Residue-level contacts at the interface:
Residue D47 in the second protein is in contact with residue L73 in the first protein (closest heavy-atom distance 2.9 Å).
Residue D74 in the second protein contacts residue T48 in the first protein (closest heavy-atom distance 3.6 Å).
Residue P75 in the second protein is in contact with residue T48 in the first protein (closest heavy-atom distance 3.0 Å).
Residue L73 in the second protein is in contact with residue D47 in the first protein (closest heavy-atom distance 2.9 Å).
Residue K80 in the second protein is in contact with residue L114 in the first protein (closest heavy-atom distance 3.4 Å).
Residue K80 in the second protein contacts residue G578 in the first protein (closest heavy-atom distance 2.7 Å).
Residue K80 in the second protein is in contact with residue G117 in the first protein (closest heavy-atom distance 3.7 Å).
Residue K80 in the second protein is in contact with residue Q581 in the first protein (closest heavy-atom distance 2.7 Å).
Residue Q581 in the second protein contacts residue M83 in the first protein (closest heavy-atom distance 3.6 Å).
Residue L333 in the second protein is in contact with residue T78 in the first protein (closest heavy-atom distance 3.3 Å).
Residue L114 in the second protein interacts with residue S76 in the first protein (closest heavy-atom distance 3.4 Å).
Residue R82 in the second protein is in contact with residue S115 in the first protein (closest heavy-atom distance 3.2 Å).
Residue E577 in the second protein interacts with residue K80 in the first protein (closest heavy-atom distance 3.1 Å).
Residue R42 in the second protein interacts with residue R42 in the first protein (closest heavy-atom distance 3.7 Å).
Residue G578 in the second protein interacts with residue K80 in the first protein (closest heavy-atom distance 2.7 Å).
Residue R42 in the second protein is in contact with residue E177 in the first protein (closest heavy-atom distance 3.8 Å).
Residue E39 in the second protein interacts with residue I41 in the first protein (closest heavy-atom distance 3.3 Å).
Residue E39 in the second protein is in contact with residue R42 in the first protein (closest heavy-atom distance 3.5 Å).
Residue Q581 in the second protein contacts residue R82 in the first protein (closest heavy-atom distance 3.0 Å).
Residue T48 in the second protein interacts with residue P75 in the first protein (closest heavy-atom distance 3.0 Å).
Residue L77 in the second protein contacts residue E577 in the first protein (closest heavy-atom distance 3.2 Å).
Residue L77 in the second protein contacts residue E226 in the first protein (closest heavy-atom distance 3.7 Å).
Residue L73 in the second protein contacts residue T48 in the first protein (closest heavy-atom distance 3.2 Å).
Residue P75 in the second protein interacts with residue I111 in the first protein (closest heavy-atom distance 3.5 Å).
Residue T48 in the second protein interacts with residue D74 in the first protein (closest heavy-atom distance 3.6 Å).
Residue S179 in the second protein contacts residue R42 in the first protein (closest heavy-atom distance 3.5 Å).
Residue Q581 in the second protein contacts residue D81 in the first protein (closest heavy-atom distance 3.2 Å).
Residue E226 in the second protein contacts residue L77 in the first protein (closest heavy-atom distance 3.7 Å).
Residue D81 in the second protein contacts residue Q581 in the first protein (closest heavy-atom distance 3.2 Å).
Residue R42 in the second protein contacts residue S179 in the first protein (closest heavy-atom distance 3.5 Å).
Residue I41 in the second protein is in contact with residue E39 in the first protein (closest heavy-atom distance 3.3 Å).
Residue E577 in the second protein contacts residue D81 in the first protein (closest heavy-atom distance 3.1 Å).
Residue L77 in the second protein contacts residue N334 in the first protein (closest heavy-atom distance 3.5 Å).
Residue S76 in the second protein interacts with residue L114 in the first protein (closest heavy-atom distance 3.4 Å).
Residue Y343 in the second protein interacts with residue L77 in the first protein (closest heavy-atom distance 3.4 Å).
Residue Q581 in the second protein is in contact with residue K80 in the first protein (closest heavy-atom distance 2.7 Å).
Residue S115 in the second protein interacts with residue R82 in the first protein (closest heavy-atom distance 3.2 Å).
Residue K80 in the second protein is in contact with residue S115 in the first protein (closest heavy-atom distance 3.5 Å).
Residue R181 in the second protein is in contact with residue G45 in the first protein (closest heavy-atom distance 3.2 Å).
Residue M83 in the second protein contacts residue Q581 in the first protein (closest heavy-atom distance 3.6 Å).
Residue L77 in the second protein interacts with residue Y343 in the first protein (closest heavy-atom distance 3.4 Å).
Residue T78 in the second protein interacts with residue L333 in the first protein (closest heavy-atom distance 3.3 Å).
Residue E577 in the second protein interacts with residue L77 in the first protein (closest heavy-atom distance 3.2 Å).
Residue K80 in the second protein contacts residue E577 in the first protein (closest heavy-atom distance 3.1 Å).
Residue R82 in the second protein interacts with residue Q581 in the first protein (closest heavy-atom distance 3.0 Å).
Residue I111 in the second protein is in contact with residue P75 in the first protein (closest heavy-atom distance 3.5 Å).
Residue T48 in the second protein interacts with residue L73 in the first protein (closest heavy-atom distance 3.2 Å).
Residue R42 in the second protein interacts with residue E39 in the first protein (closest heavy-atom distance 3.5 Å).
Residue P335 in the second protein is in contact with residue Q16 in the first protein (closest heavy-atom distance 3.2 Å).
Residue K80 in the second protein contacts residue L113 in the first protein (closest heavy-atom distance 2.7 Å).
Residue N334 in the second protein interacts with residue L77 in the first protein (closest heavy-atom distance 3.5 Å).
Residue D81 in the second protein is in contact with residue E577 in the first protein (closest heavy-atom distance 3.1 Å).
Residue S115 in the second protein contacts residue K80 in the first protein (closest heavy-atom distance 3.5 Å).
Residue G45 in the second protein interacts with residue R181 in the first protein (closest heavy-atom distance 3.2 Å).
Residue L114 in the second protein contacts residue K80 in the first protein (closest heavy-atom distance 3.4 Å).
Residue Q16 in the second protein is in contact with residue P335 in the first protein (closest heavy-atom distance 3.2 Å).
Residue F336 in the second protein contacts residue D81 in the first protein (closest heavy-atom distance 3.7 Å).
Residue D81 in the second protein is in contact with residue F336 in the first protein (closest heavy-atom distance 3.7 Å).
Residue L113 in the second protein interacts with residue K80 in the first protein (closest heavy-atom distance 2.7 Å).
Residue G117 in the second protein is in contact with residue K80 in the first protein (closest heavy-atom distance 3.7 Å).

These two protein chains interact to form a complex.

Sequence of the first protein:
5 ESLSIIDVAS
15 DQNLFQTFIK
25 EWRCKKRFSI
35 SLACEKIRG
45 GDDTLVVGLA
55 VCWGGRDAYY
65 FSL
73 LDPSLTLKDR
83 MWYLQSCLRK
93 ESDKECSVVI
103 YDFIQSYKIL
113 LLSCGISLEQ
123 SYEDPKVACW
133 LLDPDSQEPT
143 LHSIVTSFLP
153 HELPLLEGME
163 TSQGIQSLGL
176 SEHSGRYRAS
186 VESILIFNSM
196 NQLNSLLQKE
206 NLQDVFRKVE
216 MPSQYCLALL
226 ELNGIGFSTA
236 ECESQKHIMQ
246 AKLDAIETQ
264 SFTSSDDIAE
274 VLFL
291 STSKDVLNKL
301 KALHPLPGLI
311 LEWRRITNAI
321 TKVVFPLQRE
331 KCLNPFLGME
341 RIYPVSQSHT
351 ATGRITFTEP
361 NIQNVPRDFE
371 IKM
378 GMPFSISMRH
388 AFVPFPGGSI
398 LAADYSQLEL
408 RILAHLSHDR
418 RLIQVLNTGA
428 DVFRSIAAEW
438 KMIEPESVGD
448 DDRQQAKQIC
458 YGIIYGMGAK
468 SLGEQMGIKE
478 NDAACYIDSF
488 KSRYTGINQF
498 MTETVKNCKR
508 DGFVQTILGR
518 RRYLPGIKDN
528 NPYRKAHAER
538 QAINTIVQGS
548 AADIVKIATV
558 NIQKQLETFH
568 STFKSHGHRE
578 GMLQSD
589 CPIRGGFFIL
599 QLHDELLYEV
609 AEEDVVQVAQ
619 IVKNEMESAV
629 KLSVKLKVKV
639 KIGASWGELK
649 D

Sequence of the second protein:
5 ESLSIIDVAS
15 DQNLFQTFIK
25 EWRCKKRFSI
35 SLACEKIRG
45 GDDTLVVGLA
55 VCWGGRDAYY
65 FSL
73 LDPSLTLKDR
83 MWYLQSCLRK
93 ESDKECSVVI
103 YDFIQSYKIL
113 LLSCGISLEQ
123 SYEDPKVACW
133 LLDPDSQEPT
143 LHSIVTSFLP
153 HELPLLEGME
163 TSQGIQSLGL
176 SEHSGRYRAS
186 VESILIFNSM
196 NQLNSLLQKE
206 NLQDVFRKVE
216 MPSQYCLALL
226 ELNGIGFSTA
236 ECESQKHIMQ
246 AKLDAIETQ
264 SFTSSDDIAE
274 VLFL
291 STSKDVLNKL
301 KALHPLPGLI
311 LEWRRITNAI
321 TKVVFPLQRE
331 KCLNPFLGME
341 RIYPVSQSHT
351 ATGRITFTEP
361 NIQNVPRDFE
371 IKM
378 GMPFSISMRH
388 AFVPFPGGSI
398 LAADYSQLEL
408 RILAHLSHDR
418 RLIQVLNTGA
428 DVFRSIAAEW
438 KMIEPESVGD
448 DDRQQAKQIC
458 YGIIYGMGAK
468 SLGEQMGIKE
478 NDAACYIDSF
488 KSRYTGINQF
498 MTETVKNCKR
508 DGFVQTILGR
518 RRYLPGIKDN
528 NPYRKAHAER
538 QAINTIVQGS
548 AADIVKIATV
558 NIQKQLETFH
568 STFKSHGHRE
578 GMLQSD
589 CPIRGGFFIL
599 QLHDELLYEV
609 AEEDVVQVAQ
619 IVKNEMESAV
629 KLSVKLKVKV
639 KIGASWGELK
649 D